Contacts between the two chains:
Residue A355 in the first protein is in contact with residue I46 in the second protein (closest heavy-atom distance 3.8 Å).
Residue M356 in the first protein contacts residue A47 in the second protein (closest heavy-atom distance 3.3 Å).
Residue A355 in the first protein contacts residue G43 in the second protein (closest heavy-atom distance 3.5 Å).
Residue M356 in the first protein is in contact with residue I46 in the second protein (closest heavy-atom distance 3.8 Å).
Residue Y287 in the first protein is in contact with residue E11 in the second protein (closest heavy-atom distance 3.5 Å).
Residue K285 in the first protein is in contact with residue E11 in the second protein (closest heavy-atom distance 4.6 Å).
Residue C131 in the first protein interacts with residue I14 in the second protein (closest heavy-atom distance 4.3 Å).
Residue D286 in the first protein is in contact with residue E39 in the second protein (closest heavy-atom distance 4.2 Å).
Residue F352 in the first protein contacts residue A47 in the second protein (closest heavy-atom distance 4.2 Å).
Residue R283 in the first protein interacts with residue E10 in the second protein (closest heavy-atom distance 3.8 Å).
Residue K351 in the first protein interacts with residue F15 in the second protein (closest heavy-atom distance 4.4 Å).
Residue A355 in the first protein contacts residue F15 in the second protein (closest heavy-atom distance 3.7 Å).
Residue M356 in the first protein is in contact with residue G43 in the second protein (closest heavy-atom distance 3.3 Å).
Residue H130 in the first protein is in contact with residue I14 in the second protein (closest heavy-atom distance 4.2 Å).
Residue Y287 in the first protein is in contact with residue I14 in the second protein (closest heavy-atom distance 4.1 Å).
Residue F352 in the first protein is in contact with residue I46 in the second protein (closest heavy-atom distance 3.2 Å).
Residue K285 in the first protein contacts residue I14 in the second protein (closest heavy-atom distance 4.2 Å).
Residue R283 in the first protein is in contact with residue Q7 in the second protein (closest heavy-atom distance 4.8 Å).
Residue Y287 in the first protein interacts with residue F15 in the second protein (closest heavy-atom distance 4.7 Å).
Residue P134 in the first protein interacts with residue I14 in the second protein (closest heavy-atom distance 4.7 Å).
Residue F352 in the first protein is in contact with residue T50 in the second protein (closest heavy-atom distance 2.8 Å).
Residue C131 in the first protein interacts with residue F15 in the second protein (closest heavy-atom distance 4.0 Å).
Residue K351 in the first protein interacts with residue I14 in the second protein (closest heavy-atom distance 4.6 Å).

Sequence of the second protein:
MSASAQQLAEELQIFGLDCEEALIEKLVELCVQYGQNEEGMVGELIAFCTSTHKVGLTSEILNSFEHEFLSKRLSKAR

Sequence of the first protein:
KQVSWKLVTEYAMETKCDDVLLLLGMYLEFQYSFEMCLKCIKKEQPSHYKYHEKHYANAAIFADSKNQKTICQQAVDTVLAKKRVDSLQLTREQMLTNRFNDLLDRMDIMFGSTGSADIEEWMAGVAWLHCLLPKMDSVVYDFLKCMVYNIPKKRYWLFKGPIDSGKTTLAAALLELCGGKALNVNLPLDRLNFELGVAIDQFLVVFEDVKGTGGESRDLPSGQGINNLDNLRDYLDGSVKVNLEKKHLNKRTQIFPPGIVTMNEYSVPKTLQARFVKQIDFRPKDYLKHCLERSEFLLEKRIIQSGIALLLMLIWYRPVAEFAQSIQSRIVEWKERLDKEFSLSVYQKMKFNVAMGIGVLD

The following describes two proteins that form a bound complex.